Contacts between the two chains:
Residue L79 in protein 1 is in contact with residue L9 in protein 2 (closest heavy-atom distance 4.6 Å).
Residue L86 in protein 1 is in contact with residue L5 in protein 2 (closest heavy-atom distance 4.3 Å).
Residue I65 in protein 1 is in contact with residue L8 in protein 2 (closest heavy-atom distance 3.9 Å).
Residue I65 in protein 1 is in contact with residue L9 in protein 2 (closest heavy-atom distance 4.2 Å).
Residue L79 in protein 1 contacts residue H6 in protein 2 (closest heavy-atom distance 4.1 Å).
Residue L86 in protein 1 is in contact with residue L9 in protein 2 (closest heavy-atom distance 4.0 Å).
Residue V83 in protein 1 is in contact with residue H6 in protein 2 (closest heavy-atom distance 3.5 Å).
Residue K69 in protein 1 is in contact with residue L9 in protein 2 (closest heavy-atom distance 4.0 Å).
Residue L246 in protein 1 is in contact with residue L8 in protein 2 (closest heavy-atom distance 4.5 Å).
Residue D245 in protein 1 is in contact with residue I4 in protein 2 (closest heavy-atom distance 4.1 Å).
Residue H80 in protein 1 is in contact with residue H6 in protein 2 (closest heavy-atom distance 4.2 Å).
Residue F74 in protein 1 is in contact with residue L9 in protein 2 (closest heavy-atom distance 4.0 Å).
Residue E87 in protein 1 is in contact with residue L5 in protein 2 (closest heavy-atom distance 3.9 Å).
Residue V83 in protein 1 is in contact with residue L9 in protein 2 (closest heavy-atom distance 3.8 Å).
Residue I65 in protein 1 interacts with residue L5 in protein 2 (closest heavy-atom distance 3.5 Å).
Residue L246 in protein 1 contacts residue I4 in protein 2 (closest heavy-atom distance 3.5 Å).
Residue M250 in protein 1 contacts residue L5 in protein 2 (closest heavy-atom distance 3.8 Å).
Residue E249 in protein 1 is in contact with residue I4 in protein 2 (closest heavy-atom distance 3.4 Å).
Residue V83 in protein 1 interacts with residue L5 in protein 2 (closest heavy-atom distance 3.7 Å).
Residue Q82 in protein 1 contacts residue L9 in protein 2 (closest heavy-atom distance 3.5 Å).
Residue K69 in protein 1 interacts with residue L8 in protein 2 (closest heavy-atom distance 4.0 Å).
Residue L246 in protein 1 is in contact with residue L5 in protein 2 (closest heavy-atom distance 4.6 Å).

Sequence of protein 1:
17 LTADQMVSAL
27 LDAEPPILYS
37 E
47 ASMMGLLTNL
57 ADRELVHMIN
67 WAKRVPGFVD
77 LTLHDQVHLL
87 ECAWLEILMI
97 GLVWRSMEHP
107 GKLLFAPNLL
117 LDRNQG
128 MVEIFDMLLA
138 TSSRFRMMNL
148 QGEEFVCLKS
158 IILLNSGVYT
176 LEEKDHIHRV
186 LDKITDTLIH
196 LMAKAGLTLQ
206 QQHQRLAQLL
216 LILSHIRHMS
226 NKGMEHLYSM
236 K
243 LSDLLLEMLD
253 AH

The following describes two proteins that form a bound complex.

Sequence of protein 2:
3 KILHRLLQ